Interface contacts:
Residue D107 in the first protein interacts with residue K206 in the second protein (closest heavy-atom distance 3.3 Å).
Residue V118 in the first protein interacts with residue Y219 in the second protein (closest heavy-atom distance 3.5 Å).
Residue K116 in the first protein interacts with residue Y219 in the second protein (closest heavy-atom distance 3.4 Å).
Residue K105 in the first protein is in contact with residue Y213 in the second protein (closest heavy-atom distance 3.0 Å).
Residue M108 in the first protein contacts residue K206 in the second protein (closest heavy-atom distance 3.8 Å).
Residue M108 in the first protein is in contact with residue D216 in the second protein (closest heavy-atom distance 5.0 Å).
Residue M109 in the first protein contacts residue Y213 in the second protein (closest heavy-atom distance 3.8 Å).
Residue M109 in the first protein interacts with residue D216 in the second protein (closest heavy-atom distance 3.7 Å).
Residue N106 in the first protein contacts residue Y213 in the second protein (closest heavy-atom distance 3.3 Å).
Residue M109 in the first protein contacts residue I217 in the second protein (closest heavy-atom distance 4.1 Å).
Residue N106 in the first protein interacts with residue Y207 in the second protein (closest heavy-atom distance 3.5 Å).
Residue N106 in the first protein interacts with residue T209 in the second protein (closest heavy-atom distance 4.0 Å).
Residue N106 in the first protein contacts residue G208 in the second protein (closest heavy-atom distance 3.1 Å).
Residue K105 in the first protein interacts with residue D212 in the second protein (closest heavy-atom distance 4.9 Å).
Residue F112 in the first protein interacts with residue I217 in the second protein (closest heavy-atom distance 3.1 Å).
Residue A104 in the first protein interacts with residue Y213 in the second protein (closest heavy-atom distance 3.2 Å).
Residue F112 in the first protein contacts residue D216 in the second protein (closest heavy-atom distance 3.3 Å).
Residue D107 in the first protein contacts residue Y207 in the second protein (closest heavy-atom distance 3.6 Å).
Residue R111 in the first protein contacts residue K206 in the second protein (closest heavy-atom distance 4.1 Å).
Residue K116 in the first protein contacts residue V218 in the second protein (closest heavy-atom distance 4.7 Å).
Residue M109 in the first protein contacts residue E215 in the second protein (closest heavy-atom distance 3.1 Å).
Residue K116 in the first protein contacts residue I217 in the second protein (closest heavy-atom distance 3.0 Å).

Sequence of the second protein:
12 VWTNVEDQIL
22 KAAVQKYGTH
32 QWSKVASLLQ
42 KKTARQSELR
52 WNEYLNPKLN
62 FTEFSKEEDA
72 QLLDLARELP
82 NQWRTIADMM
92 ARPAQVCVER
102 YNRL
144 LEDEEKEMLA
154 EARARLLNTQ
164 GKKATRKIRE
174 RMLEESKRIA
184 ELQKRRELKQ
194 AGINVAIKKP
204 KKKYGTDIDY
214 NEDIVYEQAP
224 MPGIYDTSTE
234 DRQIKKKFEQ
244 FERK

This data describes a binding interaction between two proteins.

Sequence of the first protein:
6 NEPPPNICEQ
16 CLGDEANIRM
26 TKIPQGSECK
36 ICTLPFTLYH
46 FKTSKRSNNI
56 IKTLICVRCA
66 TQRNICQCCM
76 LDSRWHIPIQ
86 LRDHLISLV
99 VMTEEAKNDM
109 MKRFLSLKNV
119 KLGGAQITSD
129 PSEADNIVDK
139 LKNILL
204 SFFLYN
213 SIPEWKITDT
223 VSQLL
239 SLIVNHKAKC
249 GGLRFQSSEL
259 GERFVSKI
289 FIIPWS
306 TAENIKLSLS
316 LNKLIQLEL